Sequence of protein 2:
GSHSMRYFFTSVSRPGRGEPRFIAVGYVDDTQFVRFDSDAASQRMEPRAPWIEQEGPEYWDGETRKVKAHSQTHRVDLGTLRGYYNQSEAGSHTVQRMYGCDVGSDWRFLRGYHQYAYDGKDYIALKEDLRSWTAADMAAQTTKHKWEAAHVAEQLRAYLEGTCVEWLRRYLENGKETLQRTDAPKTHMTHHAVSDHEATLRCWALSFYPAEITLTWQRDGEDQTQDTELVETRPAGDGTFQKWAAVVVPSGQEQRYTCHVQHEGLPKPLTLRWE

Sequence of protein 1:
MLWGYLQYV

Interface contacts:
Residue T73 in protein 2 is in contact with residue Y8 in protein 1 (closest heavy-atom distance 3.9 Å).
Residue T142 in protein 2 interacts with residue V9 in protein 1 (closest heavy-atom distance 5.0 Å).
Residue K146 in protein 2 interacts with residue Y8 in protein 1 (closest heavy-atom distance 4.5 Å).
Residue H70 in protein 2 is in contact with residue L6 in protein 1 (closest heavy-atom distance 3.6 Å).
Residue W147 in protein 2 is in contact with residue Q7 in protein 1 (closest heavy-atom distance 3.3 Å).
Residue D77 in protein 2 contacts residue Y8 in protein 1 (closest heavy-atom distance 3.7 Å).
Residue F9 in protein 2 contacts residue L2 in protein 1 (closest heavy-atom distance 3.5 Å).
Residue R97 in protein 2 contacts residue L6 in protein 1 (closest heavy-atom distance 3.8 Å).
Residue Y171 in protein 2 contacts residue M1 in protein 1 (closest heavy-atom distance 2.7 Å).
Residue K66 in protein 2 contacts residue M1 in protein 1 (closest heavy-atom distance 3.5 Å).
Residue Y123 in protein 2 is in contact with residue V9 in protein 1 (closest heavy-atom distance 3.7 Å).
Residue T73 in protein 2 interacts with residue L6 in protein 1 (closest heavy-atom distance 3.9 Å).
Residue V152 in protein 2 interacts with residue Y5 in protein 1 (closest heavy-atom distance 4.5 Å).
Residue V67 in protein 2 interacts with residue L2 in protein 1 (closest heavy-atom distance 3.9 Å).
Residue Y59 in protein 2 contacts residue M1 in protein 1 (closest heavy-atom distance 3.9 Å).
Residue Y7 in protein 2 contacts residue M1 in protein 1 (closest heavy-atom distance 3.0 Å).
Residue L156 in protein 2 interacts with residue W3 in protein 1 (closest heavy-atom distance 4.0 Å).
Residue W147 in protein 2 interacts with residue Y8 in protein 1 (closest heavy-atom distance 2.8 Å).
Residue K66 in protein 2 interacts with residue G4 in protein 1 (closest heavy-atom distance 4.1 Å).
Residue Q155 in protein 2 is in contact with residue Y5 in protein 1 (closest heavy-atom distance 4.1 Å).
Residue L81 in protein 2 is in contact with residue V9 in protein 1 (closest heavy-atom distance 3.8 Å).
Residue M45 in protein 2 interacts with residue L2 in protein 1 (closest heavy-atom distance 3.5 Å).
Residue Y7 in protein 2 interacts with residue L2 in protein 1 (closest heavy-atom distance 3.5 Å).
Residue K66 in protein 2 contacts residue L6 in protein 1 (closest heavy-atom distance 4.9 Å).
Residue Q72 in protein 2 interacts with residue Y8 in protein 1 (closest heavy-atom distance 4.3 Å).
Residue K66 in protein 2 contacts residue L2 in protein 1 (closest heavy-atom distance 2.8 Å).
Residue Y159 in protein 2 is in contact with residue W3 in protein 1 (closest heavy-atom distance 3.4 Å).
Residue H70 in protein 2 is in contact with residue W3 in protein 1 (closest heavy-atom distance 3.2 Å).
Residue R97 in protein 2 interacts with residue Q7 in protein 1 (closest heavy-atom distance 5.0 Å).
Residue T143 in protein 2 interacts with residue V9 in protein 1 (closest heavy-atom distance 2.5 Å).
Residue F33 in protein 2 is in contact with residue M1 in protein 1 (closest heavy-atom distance 4.8 Å).
Residue A69 in protein 2 is in contact with residue L6 in protein 1 (closest heavy-atom distance 4.7 Å).
Residue V76 in protein 2 interacts with residue Y8 in protein 1 (closest heavy-atom distance 3.7 Å).
Residue W167 in protein 2 contacts residue M1 in protein 1 (closest heavy-atom distance 3.7 Å).
Residue T163 in protein 2 contacts residue M1 in protein 1 (closest heavy-atom distance 4.8 Å).
Residue D77 in protein 2 is in contact with residue V9 in protein 1 (closest heavy-atom distance 2.9 Å).
Residue T80 in protein 2 contacts residue V9 in protein 1 (closest heavy-atom distance 3.7 Å).
Residue Y159 in protein 2 interacts with residue M1 in protein 1 (closest heavy-atom distance 2.4 Å).
Residue E63 in protein 2 interacts with residue M1 in protein 1 (closest heavy-atom distance 3.2 Å).
Residue Y116 in protein 2 contacts residue V9 in protein 1 (closest heavy-atom distance 4.1 Å).
Residue Q155 in protein 2 is in contact with residue W3 in protein 1 (closest heavy-atom distance 3.2 Å).
Residue Y84 in protein 2 interacts with residue V9 in protein 1 (closest heavy-atom distance 3.2 Å).
Residue Y99 in protein 2 contacts residue L2 in protein 1 (closest heavy-atom distance 3.5 Å).
Residue H70 in protein 2 is in contact with residue L2 in protein 1 (closest heavy-atom distance 3.8 Å).
Residue K66 in protein 2 interacts with residue W3 in protein 1 (closest heavy-atom distance 4.4 Å).
Residue Y159 in protein 2 interacts with residue L2 in protein 1 (closest heavy-atom distance 3.8 Å).
Residue E63 in protein 2 interacts with residue L2 in protein 1 (closest heavy-atom distance 3.1 Å).
Residue W147 in protein 2 is in contact with residue V9 in protein 1 (closest heavy-atom distance 3.9 Å).
Residue Y99 in protein 2 contacts residue W3 in protein 1 (closest heavy-atom distance 3.2 Å).
Residue K146 in protein 2 interacts with residue Q7 in protein 1 (closest heavy-atom distance 4.1 Å).
Residue M5 in protein 2 interacts with residue M1 in protein 1 (closest heavy-atom distance 3.8 Å).
Residue H151 in protein 2 interacts with residue Y5 in protein 1 (closest heavy-atom distance 3.5 Å).
Residue T73 in protein 2 interacts with residue Q7 in protein 1 (closest heavy-atom distance 4.5 Å).
Residue K146 in protein 2 interacts with residue V9 in protein 1 (closest heavy-atom distance 2.7 Å).
Residue H114 in protein 2 contacts residue W3 in protein 1 (closest heavy-atom distance 4.8 Å).

These two protein chains interact to form a complex.